These two protein chains interact to form a complex.

Sequence of the first protein:
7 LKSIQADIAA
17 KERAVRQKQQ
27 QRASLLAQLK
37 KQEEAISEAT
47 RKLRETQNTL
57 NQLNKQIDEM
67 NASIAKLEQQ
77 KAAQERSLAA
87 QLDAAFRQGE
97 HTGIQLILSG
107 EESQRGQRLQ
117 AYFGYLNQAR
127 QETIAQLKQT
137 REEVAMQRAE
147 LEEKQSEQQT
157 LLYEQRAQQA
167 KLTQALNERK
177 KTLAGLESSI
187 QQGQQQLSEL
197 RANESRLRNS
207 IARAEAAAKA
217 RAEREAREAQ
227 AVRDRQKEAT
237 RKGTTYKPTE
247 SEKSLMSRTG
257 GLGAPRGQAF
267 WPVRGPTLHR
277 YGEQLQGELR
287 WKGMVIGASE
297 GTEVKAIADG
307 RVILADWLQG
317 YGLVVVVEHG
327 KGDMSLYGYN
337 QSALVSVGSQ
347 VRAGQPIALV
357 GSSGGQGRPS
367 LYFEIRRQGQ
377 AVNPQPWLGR

Sequence of the second protein:
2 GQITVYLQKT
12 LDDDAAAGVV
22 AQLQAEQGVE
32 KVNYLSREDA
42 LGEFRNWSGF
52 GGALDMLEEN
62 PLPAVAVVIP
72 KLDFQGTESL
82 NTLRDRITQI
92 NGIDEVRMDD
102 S

Residue-level contacts at the interface:
Residue I130 in the first protein contacts residue F51 in the second protein (closest heavy-atom distance 3.5 Å).
Residue R126 in the first protein is in contact with residue W48 in the second protein (closest heavy-atom distance 3.9 Å).
Residue D89 in the first protein is in contact with residue K10 in the second protein (closest heavy-atom distance 2.8 Å).
Residue L102 in the first protein contacts residue D101 in the second protein (closest heavy-atom distance 4.0 Å).
Residue K134 in the first protein is in contact with residue M57 in the second protein (closest heavy-atom distance 3.7 Å).
Residue R137 in the first protein contacts residue M57 in the second protein (closest heavy-atom distance 3.5 Å).
Residue L88 in the first protein is in contact with residue F51 in the second protein (closest heavy-atom distance 3.2 Å).
Residue L84 in the first protein interacts with residue A54 in the second protein (closest heavy-atom distance 4.2 Å).
Residue R93 in the first protein interacts with residue R98 in the second protein (closest heavy-atom distance 3.2 Å).
Residue F92 in the first protein is in contact with residue P64 in the second protein (closest heavy-atom distance 3.7 Å).
Residue A91 in the first protein interacts with residue W48 in the second protein (closest heavy-atom distance 4.1 Å).
Residue I130 in the first protein interacts with residue G52 in the second protein (closest heavy-atom distance 3.5 Å).
Residue A85 in the first protein is in contact with residue P62 in the second protein (closest heavy-atom distance 3.6 Å).
Residue R93 in the first protein is in contact with residue E96 in the second protein (closest heavy-atom distance 2.9 Å).
Residue A85 in the first protein is in contact with residue L58 in the second protein (closest heavy-atom distance 4.1 Å).
Residue D89 in the first protein contacts residue P62 in the second protein (closest heavy-atom distance 3.3 Å).
Residue L88 in the first protein contacts residue P62 in the second protein (closest heavy-atom distance 4.2 Å).
Residue A91 in the first protein contacts residue F45 in the second protein (closest heavy-atom distance 4.2 Å).
Residue L88 in the first protein contacts residue L58 in the second protein (closest heavy-atom distance 3.6 Å).
Residue R93 in the first protein is in contact with residue K10 in the second protein (closest heavy-atom distance 4.0 Å).
Residue I130 in the first protein interacts with residue A54 in the second protein (closest heavy-atom distance 4.0 Å).
Residue F92 in the first protein is in contact with residue L63 in the second protein (closest heavy-atom distance 3.4 Å).
Residue A91 in the first protein is in contact with residue F51 in the second protein (closest heavy-atom distance 3.8 Å).
Residue L84 in the first protein is in contact with residue F51 in the second protein (closest heavy-atom distance 4.2 Å).
Residue I130 in the first protein is in contact with residue G53 in the second protein (closest heavy-atom distance 4.2 Å).
Residue R93 in the first protein is in contact with residue P64 in the second protein (closest heavy-atom distance 3.7 Å).
Residue E96 in the first protein is in contact with residue W48 in the second protein (closest heavy-atom distance 3.5 Å).
Residue T98 in the first protein interacts with residue E44 in the second protein (closest heavy-atom distance 4.6 Å).
Residue L88 in the first protein interacts with residue L55 in the second protein (closest heavy-atom distance 3.6 Å).
Residue I130 in the first protein is in contact with residue M57 in the second protein (closest heavy-atom distance 3.2 Å).
Residue L88 in the first protein is in contact with residue L63 in the second protein (closest heavy-atom distance 4.0 Å).
Residue F92 in the first protein is in contact with residue V66 in the second protein (closest heavy-atom distance 3.9 Å).
Residue L88 in the first protein is in contact with residue A54 in the second protein (closest heavy-atom distance 4.0 Å).
Residue R93 in the first protein contacts residue D95 in the second protein (closest heavy-atom distance 2.8 Å).
Residue F92 in the first protein interacts with residue A41 in the second protein (closest heavy-atom distance 3.5 Å).
Residue D89 in the first protein interacts with residue L63 in the second protein (closest heavy-atom distance 3.8 Å).
Residue R126 in the first protein is in contact with residue F51 in the second protein (closest heavy-atom distance 3.1 Å).
Residue L133 in the first protein contacts residue L58 in the second protein (closest heavy-atom distance 4.7 Å).
Residue R137 in the first protein contacts residue D56 in the second protein (closest heavy-atom distance 4.3 Å).
Residue E81 in the first protein is in contact with residue M57 in the second protein (closest heavy-atom distance 4.0 Å).
Residue E81 in the first protein interacts with residue L58 in the second protein (closest heavy-atom distance 3.6 Å).
Residue H97 in the first protein interacts with residue W48 in the second protein (closest heavy-atom distance 3.6 Å).
Residue D89 in the first protein contacts residue P64 in the second protein (closest heavy-atom distance 3.5 Å).
Residue L88 in the first protein is in contact with residue F45 in the second protein (closest heavy-atom distance 3.6 Å).
Residue H97 in the first protein interacts with residue F45 in the second protein (closest heavy-atom distance 3.7 Å).
Residue Q94 in the first protein is in contact with residue R98 in the second protein (closest heavy-atom distance 2.8 Å).
Residue R93 in the first protein is in contact with residue Y7 in the second protein (closest heavy-atom distance 2.9 Å).
Residue F92 in the first protein interacts with residue F45 in the second protein (closest heavy-atom distance 3.7 Å).
Residue F92 in the first protein contacts residue Y7 in the second protein (closest heavy-atom distance 4.1 Å).
Residue L84 in the first protein contacts residue L58 in the second protein (closest heavy-atom distance 4.4 Å).
Residue Q94 in the first protein interacts with residue Y7 in the second protein (closest heavy-atom distance 4.9 Å).
Residue Q87 in the first protein contacts residue F51 in the second protein (closest heavy-atom distance 3.7 Å).
Residue H97 in the first protein interacts with residue E44 in the second protein (closest heavy-atom distance 4.3 Å).
Residue L133 in the first protein interacts with residue M57 in the second protein (closest heavy-atom distance 3.8 Å).